Sequence of the second protein:
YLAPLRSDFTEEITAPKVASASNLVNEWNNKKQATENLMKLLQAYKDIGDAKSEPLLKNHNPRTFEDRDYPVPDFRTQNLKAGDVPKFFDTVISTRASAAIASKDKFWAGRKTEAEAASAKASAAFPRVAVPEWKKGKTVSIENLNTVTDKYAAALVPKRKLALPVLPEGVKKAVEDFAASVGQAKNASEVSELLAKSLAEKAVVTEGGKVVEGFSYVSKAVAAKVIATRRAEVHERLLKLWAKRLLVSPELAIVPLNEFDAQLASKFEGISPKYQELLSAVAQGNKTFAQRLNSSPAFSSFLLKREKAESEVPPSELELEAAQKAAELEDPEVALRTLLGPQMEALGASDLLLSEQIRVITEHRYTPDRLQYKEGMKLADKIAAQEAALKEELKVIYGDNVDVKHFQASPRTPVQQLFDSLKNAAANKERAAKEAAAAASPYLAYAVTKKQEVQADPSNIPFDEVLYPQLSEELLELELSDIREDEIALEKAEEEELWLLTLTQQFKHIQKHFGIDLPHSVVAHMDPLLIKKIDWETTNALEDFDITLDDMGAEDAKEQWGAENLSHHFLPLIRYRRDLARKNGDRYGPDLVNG

These two protein chains interact to form a complex.

Sequence of the first protein:
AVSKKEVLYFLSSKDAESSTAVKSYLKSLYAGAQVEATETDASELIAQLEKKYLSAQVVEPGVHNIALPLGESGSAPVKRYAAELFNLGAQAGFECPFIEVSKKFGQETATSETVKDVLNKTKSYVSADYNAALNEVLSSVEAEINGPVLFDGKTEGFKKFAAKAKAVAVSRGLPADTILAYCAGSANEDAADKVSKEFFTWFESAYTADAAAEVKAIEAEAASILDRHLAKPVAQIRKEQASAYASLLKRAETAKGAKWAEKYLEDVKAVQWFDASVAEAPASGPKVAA

Contacts between the two chains:
Residue L27 in the second protein contacts residue Y268 in the first protein (closest heavy-atom distance 3.6 Å).
Residue K39 in the second protein interacts with residue A221 in the first protein (closest heavy-atom distance 4.3 Å).
Residue E33 in the second protein is in contact with residue Y129 in the first protein (closest heavy-atom distance 3.1 Å).
Residue L27 in the second protein interacts with residue W264 in the first protein (closest heavy-atom distance 3.6 Å).
Residue L46 in the second protein contacts residue L234 in the first protein (closest heavy-atom distance 4.1 Å).
Residue P26 in the second protein interacts with residue Y268 in the first protein (closest heavy-atom distance 4.5 Å).
Residue A41 in the second protein contacts residue S228 in the first protein (closest heavy-atom distance 4.4 Å).
Residue S44 in the second protein is in contact with residue D231 in the first protein (closest heavy-atom distance 3.4 Å).
Residue F31 in the second protein interacts with residue Y57 in the first protein (closest heavy-atom distance 3.7 Å).
Residue V40 in the second protein contacts residue A224 in the first protein (closest heavy-atom distance 3.8 Å).
Residue A25 in the second protein contacts residue Y268 in the first protein (closest heavy-atom distance 2.5 Å).
Residue P38 in the second protein interacts with residue E218 in the first protein (closest heavy-atom distance 3.8 Å).
Residue V40 in the second protein interacts with residue K220 in the first protein (closest heavy-atom distance 3.9 Å).
Residue L24 in the second protein contacts residue Y268 in the first protein (closest heavy-atom distance 3.6 Å).
Residue V40 in the second protein is in contact with residue A217 in the first protein (closest heavy-atom distance 4.8 Å).
Residue P26 in the second protein interacts with residue R255 in the first protein (closest heavy-atom distance 4.1 Å).
Residue I35 in the second protein is in contact with residue V130 in the first protein (closest heavy-atom distance 4.4 Å).
Residue V40 in the second protein contacts residue A221 in the first protein (closest heavy-atom distance 4.2 Å).
Residue L24 in the second protein is in contact with residue L252 in the first protein (closest heavy-atom distance 3.6 Å).
Residue Y23 in the second protein interacts with residue V272 in the first protein (closest heavy-atom distance 3.4 Å).
Residue S44 in the second protein interacts with residue A227 in the first protein (closest heavy-atom distance 4.5 Å).
Residue L24 in the second protein contacts residue A248 in the first protein (closest heavy-atom distance 4.8 Å).
Residue E34 in the second protein interacts with residue Y129 in the first protein (closest heavy-atom distance 4.9 Å).
Residue A41 in the second protein interacts with residue A224 in the first protein (closest heavy-atom distance 3.8 Å).
Residue P38 in the second protein contacts residue A217 in the first protein (closest heavy-atom distance 3.4 Å).
Residue Y23 in the second protein interacts with residue Q276 in the first protein (closest heavy-atom distance 4.5 Å).
Residue L24 in the second protein interacts with residue Y249 in the first protein (closest heavy-atom distance 3.6 Å).
Residue L24 in the second protein contacts residue L253 in the first protein (closest heavy-atom distance 4.6 Å).
Residue F31 in the second protein contacts residue A60 in the first protein (closest heavy-atom distance 3.6 Å).
Residue E34 in the second protein is in contact with residue S128 in the first protein (closest heavy-atom distance 3.4 Å).
Residue I35 in the second protein interacts with residue V105 in the first protein (closest heavy-atom distance 3.8 Å).
Residue Y23 in the second protein contacts residue V275 in the first protein (closest heavy-atom distance 3.6 Å).
Residue W50 in the second protein interacts with residue L234 in the first protein (closest heavy-atom distance 3.6 Å).
Residue P26 in the second protein is in contact with residue L252 in the first protein (closest heavy-atom distance 3.8 Å).
Residue L46 in the second protein is in contact with residue A235 in the first protein (closest heavy-atom distance 4.5 Å).
Residue E33 in the second protein is in contact with residue K56 in the first protein (closest heavy-atom distance 4.6 Å).
Residue L24 in the second protein contacts residue V272 in the first protein (closest heavy-atom distance 3.7 Å).
Residue S44 in the second protein contacts residue S228 in the first protein (closest heavy-atom distance 4.7 Å).
Residue I35 in the second protein is in contact with residue Y129 in the first protein (closest heavy-atom distance 3.8 Å).
Residue F31 in the second protein is in contact with residue K56 in the first protein (closest heavy-atom distance 3.7 Å).
Residue P38 in the second protein contacts residue A221 in the first protein (closest heavy-atom distance 3.4 Å).
Residue L46 in the second protein interacts with residue D231 in the first protein (closest heavy-atom distance 3.2 Å).
Residue A25 in the second protein interacts with residue L252 in the first protein (closest heavy-atom distance 3.8 Å).
Residue E33 in the second protein contacts residue S128 in the first protein (closest heavy-atom distance 4.4 Å).
Residue I35 in the second protein interacts with residue S128 in the first protein (closest heavy-atom distance 2.7 Å).
Residue Y23 in the second protein contacts residue Y249 in the first protein (closest heavy-atom distance 3.5 Å).
Residue S42 in the second protein contacts residue S228 in the first protein (closest heavy-atom distance 4.6 Å).
Residue A41 in the second protein contacts residue E225 in the first protein (closest heavy-atom distance 4.6 Å).
Residue S42 in the second protein interacts with residue A224 in the first protein (closest heavy-atom distance 4.8 Å).